This data describes a binding interaction between two proteins.

Residue-level contacts at the interface:
Residue Y49 in chain B contacts residue K13 in chain A (closest heavy-atom distance 3.3 Å).
Residue Y49 in chain B contacts residue R9 in chain A (closest heavy-atom distance 4.7 Å).
Residue E46 in chain B contacts residue K13 in chain A (closest heavy-atom distance 2.7 Å).
Residue Y49 in chain B interacts with residue K10 in chain A (closest heavy-atom distance 3.5 Å).
Residue Y49 in chain B is in contact with residue W14 in chain A (closest heavy-atom distance 3.8 Å).
Residue A44 in chain B contacts residue K10 in chain A (closest heavy-atom distance 4.8 Å).
Residue G45 in chain B contacts residue K10 in chain A (closest heavy-atom distance 3.2 Å).
Residue L43 in chain B contacts residue K10 in chain A (closest heavy-atom distance 4.7 Å).
Residue S48 in chain B contacts residue K10 in chain A (closest heavy-atom distance 2.5 Å).

Sequence of chain B:
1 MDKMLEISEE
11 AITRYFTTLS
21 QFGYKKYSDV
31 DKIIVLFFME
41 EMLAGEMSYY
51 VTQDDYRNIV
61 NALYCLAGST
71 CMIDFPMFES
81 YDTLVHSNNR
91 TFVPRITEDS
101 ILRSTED

Sequence of chain A:
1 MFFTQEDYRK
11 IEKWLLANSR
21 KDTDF